Sequence of the second protein:
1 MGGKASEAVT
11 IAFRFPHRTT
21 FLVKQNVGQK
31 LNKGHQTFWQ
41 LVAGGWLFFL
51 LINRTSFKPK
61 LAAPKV

The following describes two proteins that form a bound complex.

Sequence of the first protein:
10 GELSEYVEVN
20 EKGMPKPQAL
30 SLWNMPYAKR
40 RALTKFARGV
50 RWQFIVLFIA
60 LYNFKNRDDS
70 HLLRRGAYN

Interface contacts:
Residue S13 in the first protein is in contact with residue E7 in the second protein (closest heavy-atom distance 3.0 Å).
Residue L12 in the first protein interacts with residue V9 in the second protein (closest heavy-atom distance 4.4 Å).
Residue S13 in the first protein contacts residue V9 in the second protein (closest heavy-atom distance 4.5 Å).
Residue G10 in the first protein is in contact with residue S6 in the second protein (closest heavy-atom distance 4.7 Å).
Residue L12 in the first protein is in contact with residue A8 in the second protein (closest heavy-atom distance 3.7 Å).
Residue S13 in the first protein interacts with residue A8 in the second protein (closest heavy-atom distance 4.5 Å).
Residue Y15 in the first protein contacts residue V9 in the second protein (closest heavy-atom distance 4.1 Å).
Residue E11 in the first protein contacts residue E7 in the second protein (closest heavy-atom distance 5.0 Å).
Residue L12 in the first protein contacts residue S6 in the second protein (closest heavy-atom distance 3.0 Å).
Residue L12 in the first protein contacts residue E7 in the second protein (closest heavy-atom distance 3.9 Å).
Residue L12 in the first protein interacts with residue A5 in the second protein (closest heavy-atom distance 5.0 Å).
Residue Y15 in the first protein is in contact with residue F13 in the second protein (closest heavy-atom distance 3.6 Å).